Sequence of protein 1:
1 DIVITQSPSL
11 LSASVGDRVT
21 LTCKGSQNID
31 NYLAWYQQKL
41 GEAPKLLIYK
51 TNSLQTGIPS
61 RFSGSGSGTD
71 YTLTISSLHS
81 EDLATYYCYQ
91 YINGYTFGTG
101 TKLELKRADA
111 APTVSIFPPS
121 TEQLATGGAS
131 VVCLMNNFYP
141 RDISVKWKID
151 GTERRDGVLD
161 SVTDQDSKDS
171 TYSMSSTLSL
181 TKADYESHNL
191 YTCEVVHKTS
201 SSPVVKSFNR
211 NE

Contacts between the two chains:
Residue W68 in protein 2 is in contact with residue I92 in protein 1 (closest heavy-atom distance 3.7 Å).
Residue N69 in protein 2 contacts residue G94 in protein 1 (closest heavy-atom distance 2.7 Å).
Residue D71 in protein 2 contacts residue D1 in protein 1 (closest heavy-atom distance 4.3 Å).
Residue D71 in protein 2 contacts residue Y95 in protein 1 (closest heavy-atom distance 4.3 Å).
Residue Y113 in protein 2 contacts residue N93 in protein 1 (closest heavy-atom distance 4.3 Å).
Residue N69 in protein 2 contacts residue Q90 in protein 1 (closest heavy-atom distance 5.0 Å).
Residue K67 in protein 2 interacts with residue Y32 in protein 1 (closest heavy-atom distance 3.9 Å).
Residue D72 in protein 2 interacts with residue Y95 in protein 1 (closest heavy-atom distance 2.5 Å).
Residue Y64 in protein 2 contacts residue K50 in protein 1 (closest heavy-atom distance 3.1 Å).
Residue Y64 in protein 2 is in contact with residue Y32 in protein 1 (closest heavy-atom distance 4.0 Å).
Residue E24 in protein 2 contacts residue K50 in protein 1 (closest heavy-atom distance 4.7 Å).
Residue N69 in protein 2 interacts with residue N93 in protein 1 (closest heavy-atom distance 3.6 Å).
Residue N69 in protein 2 is in contact with residue Y95 in protein 1 (closest heavy-atom distance 3.9 Å).
Residue P70 in protein 2 interacts with residue I92 in protein 1 (closest heavy-atom distance 3.9 Å).
Residue P70 in protein 2 interacts with residue N93 in protein 1 (closest heavy-atom distance 4.1 Å).
Residue K67 in protein 2 interacts with residue I92 in protein 1 (closest heavy-atom distance 4.9 Å).
Residue D71 in protein 2 is in contact with residue G94 in protein 1 (closest heavy-atom distance 3.3 Å).
Residue K67 in protein 2 contacts residue D30 in protein 1 (closest heavy-atom distance 3.4 Å).
Residue N69 in protein 2 contacts residue Y91 in protein 1 (closest heavy-atom distance 3.1 Å).
Residue N69 in protein 2 interacts with residue I92 in protein 1 (closest heavy-atom distance 3.2 Å).

These two protein chains interact to form a complex.

Sequence of protein 2:
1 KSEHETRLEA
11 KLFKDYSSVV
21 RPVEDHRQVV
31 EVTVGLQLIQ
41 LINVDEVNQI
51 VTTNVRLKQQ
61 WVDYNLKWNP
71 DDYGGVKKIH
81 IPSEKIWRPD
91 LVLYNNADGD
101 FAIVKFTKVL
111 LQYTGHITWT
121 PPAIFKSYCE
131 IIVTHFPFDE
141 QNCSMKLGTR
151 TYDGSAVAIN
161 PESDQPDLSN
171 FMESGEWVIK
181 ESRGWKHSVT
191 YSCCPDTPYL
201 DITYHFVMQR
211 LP